Sequence of protein 1:
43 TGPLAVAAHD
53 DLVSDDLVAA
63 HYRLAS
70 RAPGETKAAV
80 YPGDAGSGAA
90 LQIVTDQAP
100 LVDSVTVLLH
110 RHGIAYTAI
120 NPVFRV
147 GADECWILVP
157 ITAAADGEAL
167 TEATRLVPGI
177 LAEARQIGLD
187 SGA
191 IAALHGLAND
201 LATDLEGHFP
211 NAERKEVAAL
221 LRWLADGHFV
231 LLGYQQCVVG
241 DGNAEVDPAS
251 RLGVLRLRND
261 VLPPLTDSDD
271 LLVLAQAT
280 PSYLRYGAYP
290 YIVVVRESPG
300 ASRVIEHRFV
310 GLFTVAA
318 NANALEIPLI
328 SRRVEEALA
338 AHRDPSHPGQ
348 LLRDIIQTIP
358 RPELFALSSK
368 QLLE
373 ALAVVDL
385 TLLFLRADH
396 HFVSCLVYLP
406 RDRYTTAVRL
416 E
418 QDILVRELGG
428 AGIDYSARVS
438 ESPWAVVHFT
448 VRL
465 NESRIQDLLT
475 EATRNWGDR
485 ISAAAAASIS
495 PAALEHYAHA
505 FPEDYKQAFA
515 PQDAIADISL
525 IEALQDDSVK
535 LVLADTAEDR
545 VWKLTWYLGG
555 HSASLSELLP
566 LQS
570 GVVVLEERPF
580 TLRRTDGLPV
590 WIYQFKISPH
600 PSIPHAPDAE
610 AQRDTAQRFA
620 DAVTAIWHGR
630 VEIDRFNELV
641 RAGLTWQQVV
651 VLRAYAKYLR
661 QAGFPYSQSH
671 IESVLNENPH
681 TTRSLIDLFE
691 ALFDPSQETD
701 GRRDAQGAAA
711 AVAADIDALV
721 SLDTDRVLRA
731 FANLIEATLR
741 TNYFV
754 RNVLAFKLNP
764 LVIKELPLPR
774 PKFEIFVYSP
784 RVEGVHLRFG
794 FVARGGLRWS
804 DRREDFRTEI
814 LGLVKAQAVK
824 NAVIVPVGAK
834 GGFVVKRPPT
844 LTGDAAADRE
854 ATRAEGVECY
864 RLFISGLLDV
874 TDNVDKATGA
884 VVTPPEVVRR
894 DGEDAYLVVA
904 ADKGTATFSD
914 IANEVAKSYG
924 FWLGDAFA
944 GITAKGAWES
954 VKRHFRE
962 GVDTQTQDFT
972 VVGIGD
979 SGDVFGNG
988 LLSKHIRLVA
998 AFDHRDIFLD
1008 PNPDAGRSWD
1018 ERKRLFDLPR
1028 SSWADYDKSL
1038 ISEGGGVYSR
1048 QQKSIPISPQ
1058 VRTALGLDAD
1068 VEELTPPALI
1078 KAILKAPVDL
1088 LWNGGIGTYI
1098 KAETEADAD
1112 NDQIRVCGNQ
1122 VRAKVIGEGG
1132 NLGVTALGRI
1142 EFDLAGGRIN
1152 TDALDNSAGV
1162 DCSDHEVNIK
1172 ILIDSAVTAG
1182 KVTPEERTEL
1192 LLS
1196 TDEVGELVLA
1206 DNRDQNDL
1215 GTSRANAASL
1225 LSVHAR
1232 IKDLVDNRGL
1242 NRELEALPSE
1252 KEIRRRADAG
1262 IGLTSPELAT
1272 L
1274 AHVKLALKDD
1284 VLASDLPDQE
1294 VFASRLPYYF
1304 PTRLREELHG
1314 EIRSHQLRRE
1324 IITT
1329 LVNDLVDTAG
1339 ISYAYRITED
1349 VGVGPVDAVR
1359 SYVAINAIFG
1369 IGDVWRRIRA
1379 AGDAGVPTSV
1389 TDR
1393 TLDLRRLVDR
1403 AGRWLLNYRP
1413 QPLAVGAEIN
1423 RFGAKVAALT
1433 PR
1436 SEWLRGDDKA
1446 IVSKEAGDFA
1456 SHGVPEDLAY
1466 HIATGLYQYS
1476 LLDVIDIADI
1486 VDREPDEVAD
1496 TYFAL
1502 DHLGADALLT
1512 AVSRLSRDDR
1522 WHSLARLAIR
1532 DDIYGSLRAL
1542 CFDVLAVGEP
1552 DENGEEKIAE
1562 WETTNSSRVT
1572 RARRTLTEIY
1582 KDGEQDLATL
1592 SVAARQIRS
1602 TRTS

These two protein chains interact to form a complex.

Sequence of protein 2:
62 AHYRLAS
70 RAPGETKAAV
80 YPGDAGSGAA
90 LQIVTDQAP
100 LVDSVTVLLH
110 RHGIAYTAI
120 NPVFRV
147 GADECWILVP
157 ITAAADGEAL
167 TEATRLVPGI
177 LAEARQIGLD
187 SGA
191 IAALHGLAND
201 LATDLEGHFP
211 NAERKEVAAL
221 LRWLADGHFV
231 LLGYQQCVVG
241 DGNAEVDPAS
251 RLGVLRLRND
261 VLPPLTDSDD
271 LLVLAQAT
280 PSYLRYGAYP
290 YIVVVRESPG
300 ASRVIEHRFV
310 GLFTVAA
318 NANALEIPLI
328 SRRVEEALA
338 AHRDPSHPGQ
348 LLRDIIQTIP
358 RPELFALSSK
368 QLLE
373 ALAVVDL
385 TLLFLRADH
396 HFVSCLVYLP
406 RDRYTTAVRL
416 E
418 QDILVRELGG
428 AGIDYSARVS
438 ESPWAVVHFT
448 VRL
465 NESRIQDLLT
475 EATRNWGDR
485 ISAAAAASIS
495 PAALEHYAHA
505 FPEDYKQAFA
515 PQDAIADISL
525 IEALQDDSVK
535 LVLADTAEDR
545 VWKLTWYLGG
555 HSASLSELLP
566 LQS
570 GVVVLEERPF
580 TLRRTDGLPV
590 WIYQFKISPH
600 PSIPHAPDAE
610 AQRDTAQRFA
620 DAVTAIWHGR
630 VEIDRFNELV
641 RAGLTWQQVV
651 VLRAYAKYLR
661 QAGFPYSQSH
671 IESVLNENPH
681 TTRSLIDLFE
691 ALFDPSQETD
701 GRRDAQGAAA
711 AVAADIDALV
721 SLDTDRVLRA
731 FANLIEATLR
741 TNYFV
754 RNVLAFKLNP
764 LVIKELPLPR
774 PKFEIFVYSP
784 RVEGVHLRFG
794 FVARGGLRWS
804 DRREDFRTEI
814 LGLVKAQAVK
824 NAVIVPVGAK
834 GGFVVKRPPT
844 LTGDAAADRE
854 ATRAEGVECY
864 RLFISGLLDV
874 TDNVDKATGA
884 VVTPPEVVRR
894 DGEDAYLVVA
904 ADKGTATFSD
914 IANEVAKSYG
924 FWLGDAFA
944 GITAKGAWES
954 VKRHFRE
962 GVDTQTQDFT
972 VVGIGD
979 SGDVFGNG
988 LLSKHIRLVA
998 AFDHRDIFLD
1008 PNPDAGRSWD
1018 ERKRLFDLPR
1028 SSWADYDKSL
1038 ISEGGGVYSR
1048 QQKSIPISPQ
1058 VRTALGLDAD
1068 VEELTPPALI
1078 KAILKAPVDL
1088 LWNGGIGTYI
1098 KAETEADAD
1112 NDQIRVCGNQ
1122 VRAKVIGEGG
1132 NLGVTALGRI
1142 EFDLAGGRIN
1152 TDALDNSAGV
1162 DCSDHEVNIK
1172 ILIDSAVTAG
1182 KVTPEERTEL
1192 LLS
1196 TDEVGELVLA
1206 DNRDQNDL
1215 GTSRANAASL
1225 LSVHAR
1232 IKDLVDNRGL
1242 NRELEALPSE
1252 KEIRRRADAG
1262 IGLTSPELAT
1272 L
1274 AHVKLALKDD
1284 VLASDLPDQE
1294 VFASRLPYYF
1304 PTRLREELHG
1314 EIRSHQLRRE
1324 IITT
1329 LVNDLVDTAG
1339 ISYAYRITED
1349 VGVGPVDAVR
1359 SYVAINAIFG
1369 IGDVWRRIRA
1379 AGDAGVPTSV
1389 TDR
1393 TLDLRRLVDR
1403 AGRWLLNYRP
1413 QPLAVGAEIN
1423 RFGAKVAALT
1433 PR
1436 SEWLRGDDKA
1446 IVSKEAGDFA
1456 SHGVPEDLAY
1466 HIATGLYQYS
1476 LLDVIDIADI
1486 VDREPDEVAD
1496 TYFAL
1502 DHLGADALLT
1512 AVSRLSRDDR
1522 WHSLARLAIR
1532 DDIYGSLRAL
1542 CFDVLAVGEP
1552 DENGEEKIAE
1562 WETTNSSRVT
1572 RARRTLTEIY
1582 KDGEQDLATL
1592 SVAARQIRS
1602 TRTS

Contacts between the two chains:
Residue R350 in protein 1 interacts with residue A316 in protein 2 (closest heavy-atom distance 3.9 Å).
Residue R350 in protein 1 interacts with residue N320 in protein 2 (closest heavy-atom distance 3.5 Å).
Residue V573 in protein 1 is in contact with residue S558 in protein 2 (closest heavy-atom distance 3.3 Å).
Residue E323 in protein 1 is in contact with residue N320 in protein 2 (closest heavy-atom distance 3.4 Å).
Residue L574 in protein 1 contacts residue Y592 in protein 2 (closest heavy-atom distance 4.4 Å).
Residue S560 in protein 1 interacts with residue Q567 in protein 2 (closest heavy-atom distance 3.4 Å).
Residue E575 in protein 1 is in contact with residue P578 in protein 2 (closest heavy-atom distance 3.4 Å).
Residue P578 in protein 1 is in contact with residue E575 in protein 2 (closest heavy-atom distance 3.5 Å).
Residue V436 in protein 1 interacts with residue E438 in protein 2 (closest heavy-atom distance 2.8 Å).
Residue N320 in protein 1 contacts residue R350 in protein 2 (closest heavy-atom distance 4.3 Å).
Residue R414 in protein 1 is in contact with residue R406 in protein 2 (closest heavy-atom distance 4.0 Å).
Residue R435 in protein 1 is in contact with residue E438 in protein 2 (closest heavy-atom distance 3.3 Å).
Residue V573 in protein 1 contacts residue S560 in protein 2 (closest heavy-atom distance 3.1 Å).
Residue L574 in protein 1 contacts residue S558 in protein 2 (closest heavy-atom distance 3.6 Å).
Residue V573 in protein 1 interacts with residue L559 in protein 2 (closest heavy-atom distance 3.8 Å).
Residue E575 in protein 1 contacts residue L559 in protein 2 (closest heavy-atom distance 3.6 Å).
Residue L574 in protein 1 is in contact with residue A557 in protein 2 (closest heavy-atom distance 3.9 Å).
Residue E576 in protein 1 interacts with residue Y592 in protein 2 (closest heavy-atom distance 4.4 Å).
Residue P578 in protein 1 contacts residue E576 in protein 2 (closest heavy-atom distance 3.1 Å).
Residue P345 in protein 1 interacts with residue V314 in protein 2 (closest heavy-atom distance 4.3 Å).
Residue E438 in protein 1 contacts residue V436 in protein 2 (closest heavy-atom distance 3.0 Å).
Residue D508 in protein 1 interacts with residue Q511 in protein 2 (closest heavy-atom distance 3.5 Å).
Residue A512 in protein 1 contacts residue D508 in protein 2 (closest heavy-atom distance 4.1 Å).
Residue S558 in protein 1 contacts residue V573 in protein 2 (closest heavy-atom distance 4.0 Å).
Residue Q511 in protein 1 is in contact with residue E507 in protein 2 (closest heavy-atom distance 4.0 Å).
Residue L559 in protein 1 interacts with residue E576 in protein 2 (closest heavy-atom distance 3.0 Å).
Residue T411 in protein 1 is in contact with residue Y409 in protein 2 (closest heavy-atom distance 3.4 Å).
Residue R577 in protein 1 contacts residue Y509 in protein 2 (closest heavy-atom distance 4.0 Å).
Residue Q567 in protein 1 is in contact with residue S560 in protein 2 (closest heavy-atom distance 2.7 Å).
Residue L574 in protein 1 is in contact with residue S556 in protein 2 (closest heavy-atom distance 4.4 Å).
Residue F579 in protein 1 is in contact with residue R577 in protein 2 (closest heavy-atom distance 3.9 Å).
Residue E576 in protein 1 interacts with residue P578 in protein 2 (closest heavy-atom distance 3.0 Å).
Residue Q511 in protein 1 contacts residue Q511 in protein 2 (closest heavy-atom distance 4.0 Å).
Residue R577 in protein 1 contacts residue P578 in protein 2 (closest heavy-atom distance 2.5 Å).
Residue V436 in protein 1 contacts residue S437 in protein 2 (closest heavy-atom distance 3.5 Å).
Residue Y409 in protein 1 contacts residue Y409 in protein 2 (closest heavy-atom distance 3.7 Å).
Residue S560 in protein 1 interacts with residue V573 in protein 2 (closest heavy-atom distance 3.1 Å).
Residue L559 in protein 1 is in contact with residue L574 in protein 2 (closest heavy-atom distance 3.1 Å).
Residue E576 in protein 1 contacts residue L559 in protein 2 (closest heavy-atom distance 3.0 Å).
Residue L559 in protein 1 interacts with residue V573 in protein 2 (closest heavy-atom distance 3.8 Å).
Residue R577 in protein 1 contacts residue F579 in protein 2 (closest heavy-atom distance 3.4 Å).
Residue G346 in protein 1 interacts with residue V314 in protein 2 (closest heavy-atom distance 3.9 Å).
Residue E576 in protein 1 contacts residue R577 in protein 2 (closest heavy-atom distance 3.9 Å).
Residue S437 in protein 1 contacts residue S437 in protein 2 (closest heavy-atom distance 4.4 Å).
Residue E576 in protein 1 interacts with residue E576 in protein 2 (closest heavy-atom distance 2.3 Å).
Residue L559 in protein 1 interacts with residue E575 in protein 2 (closest heavy-atom distance 3.6 Å).
Residue P578 in protein 1 contacts residue R577 in protein 2 (closest heavy-atom distance 2.8 Å).
Residue L563 in protein 1 interacts with residue L563 in protein 2 (closest heavy-atom distance 3.6 Å).
Residue Y409 in protein 1 interacts with residue T411 in protein 2 (closest heavy-atom distance 3.9 Å).
Residue E438 in protein 1 interacts with residue A434 in protein 2 (closest heavy-atom distance 3.5 Å).
Residue R577 in protein 1 contacts residue R577 in protein 2 (closest heavy-atom distance 3.6 Å).
Residue A434 in protein 1 interacts with residue E438 in protein 2 (closest heavy-atom distance 2.9 Å).
Residue V572 in protein 1 interacts with residue S558 in protein 2 (closest heavy-atom distance 3.5 Å).
Residue S558 in protein 1 interacts with residue L574 in protein 2 (closest heavy-atom distance 3.7 Å).
Residue Q511 in protein 1 contacts residue D508 in protein 2 (closest heavy-atom distance 3.5 Å).
Residue E438 in protein 1 contacts residue R435 in protein 2 (closest heavy-atom distance 3.7 Å).
Residue N320 in protein 1 contacts residue N320 in protein 2 (closest heavy-atom distance 4.1 Å).
Residue L574 in protein 1 contacts residue L559 in protein 2 (closest heavy-atom distance 3.2 Å).
Residue S437 in protein 1 is in contact with residue V436 in protein 2 (closest heavy-atom distance 3.7 Å).
Residue R577 in protein 1 is in contact with residue E576 in protein 2 (closest heavy-atom distance 4.0 Å).